Sequence of chain B:
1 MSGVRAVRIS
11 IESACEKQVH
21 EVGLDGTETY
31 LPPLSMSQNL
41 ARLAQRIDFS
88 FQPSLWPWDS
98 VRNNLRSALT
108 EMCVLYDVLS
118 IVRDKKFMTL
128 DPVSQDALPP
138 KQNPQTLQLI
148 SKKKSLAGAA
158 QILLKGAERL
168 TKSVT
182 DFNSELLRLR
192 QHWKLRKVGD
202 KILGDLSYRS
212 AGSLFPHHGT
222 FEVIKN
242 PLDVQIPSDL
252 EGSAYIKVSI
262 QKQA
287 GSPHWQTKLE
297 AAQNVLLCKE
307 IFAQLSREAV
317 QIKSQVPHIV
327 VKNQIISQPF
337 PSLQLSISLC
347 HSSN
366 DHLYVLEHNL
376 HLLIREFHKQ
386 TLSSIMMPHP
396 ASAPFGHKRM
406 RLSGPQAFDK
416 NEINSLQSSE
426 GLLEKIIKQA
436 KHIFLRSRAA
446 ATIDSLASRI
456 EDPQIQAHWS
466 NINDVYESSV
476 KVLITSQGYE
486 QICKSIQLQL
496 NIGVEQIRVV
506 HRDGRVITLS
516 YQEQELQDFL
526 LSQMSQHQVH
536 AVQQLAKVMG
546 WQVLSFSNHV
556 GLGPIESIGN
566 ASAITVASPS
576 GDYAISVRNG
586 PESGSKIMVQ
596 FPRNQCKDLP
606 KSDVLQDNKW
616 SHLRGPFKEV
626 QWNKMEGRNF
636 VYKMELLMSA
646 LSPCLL

Residue-level contacts at the interface:
Residue H394 in chain B is in contact with residue S75 in chain A (closest heavy-atom distance 4.6 Å).
Residue R406 in chain B contacts residue P82 in chain A (closest heavy-atom distance 3.7 Å).
Residue S397 in chain B interacts with residue R86 in chain A (closest heavy-atom distance 2.7 Å).
Residue F400 in chain B is in contact with residue L135 in chain A (closest heavy-atom distance 4.3 Å).
Residue P395 in chain B is in contact with residue F51 in chain A (closest heavy-atom distance 4.5 Å).
Residue H394 in chain B is in contact with residue T50 in chain A (closest heavy-atom distance 4.9 Å).
Residue P393 in chain B is in contact with residue L135 in chain A (closest heavy-atom distance 3.8 Å).
Residue L407 in chain B is in contact with residue G80 in chain A (closest heavy-atom distance 3.4 Å).
Residue A396 in chain B contacts residue M144 in chain A (closest heavy-atom distance 3.7 Å).
Residue P395 in chain B is in contact with residue D53 in chain A (closest heavy-atom distance 2.7 Å).
Residue A396 in chain B contacts residue F51 in chain A (closest heavy-atom distance 2.9 Å).
Residue R406 in chain B is in contact with residue A109 in chain A (closest heavy-atom distance 4.1 Å).
Residue A396 in chain B is in contact with residue L135 in chain A (closest heavy-atom distance 4.5 Å).
Residue P399 in chain B is in contact with residue D107 in chain A (closest heavy-atom distance 4.2 Å).
Residue A396 in chain B contacts residue K142 in chain A (closest heavy-atom distance 4.0 Å).
Residue H394 in chain B contacts residue D77 in chain A (closest heavy-atom distance 4.2 Å).
Residue H394 in chain B is in contact with residue R78 in chain A (closest heavy-atom distance 3.1 Å).
Residue M392 in chain B interacts with residue R137 in chain A (closest heavy-atom distance 3.7 Å).
Residue M392 in chain B contacts residue M46 in chain A (closest heavy-atom distance 2.5 Å).
Residue F400 in chain B interacts with residue K142 in chain A (closest heavy-atom distance 3.4 Å).
Residue M392 in chain B contacts residue L135 in chain A (closest heavy-atom distance 4.4 Å).
Residue T386 in chain B is in contact with residue R137 in chain A (closest heavy-atom distance 3.2 Å).
Residue S397 in chain B is in contact with residue R73 in chain A (closest heavy-atom distance 3.4 Å).
Residue L387 in chain B is in contact with residue D44 in chain A (closest heavy-atom distance 4.1 Å).
Residue P395 in chain B is in contact with residue R73 in chain A (closest heavy-atom distance 4.7 Å).
Residue F400 in chain B interacts with residue M141 in chain A (closest heavy-atom distance 4.4 Å).
Residue S388 in chain B is in contact with residue M46 in chain A (closest heavy-atom distance 3.5 Å).
Residue L387 in chain B contacts residue N45 in chain A (closest heavy-atom distance 3.6 Å).
Residue P395 in chain B interacts with residue S75 in chain A (closest heavy-atom distance 3.4 Å).
Residue P410 in chain B interacts with residue A109 in chain A (closest heavy-atom distance 3.8 Å).
Residue H394 in chain B interacts with residue F51 in chain A (closest heavy-atom distance 2.8 Å).
Residue S397 in chain B interacts with residue H84 in chain A (closest heavy-atom distance 3.4 Å).
Residue L407 in chain B interacts with residue P82 in chain A (closest heavy-atom distance 3.6 Å).
Residue M392 in chain B is in contact with residue E49 in chain A (closest heavy-atom distance 3.0 Å).
Residue P410 in chain B is in contact with residue T110 in chain A (closest heavy-atom distance 3.6 Å).
Residue A398 in chain B is in contact with residue K142 in chain A (closest heavy-atom distance 3.2 Å).
Residue M391 in chain B contacts residue R137 in chain A (closest heavy-atom distance 4.6 Å).
Residue P399 in chain B is in contact with residue H84 in chain A (closest heavy-atom distance 4.1 Å).
Residue P410 in chain B is in contact with residue P82 in chain A (closest heavy-atom distance 2.8 Å).
Residue P393 in chain B interacts with residue E49 in chain A (closest heavy-atom distance 2.8 Å).
Residue A396 in chain B contacts residue R73 in chain A (closest heavy-atom distance 3.7 Å).
Residue K403 in chain B is in contact with residue R78 in chain A (closest heavy-atom distance 4.2 Å).
Residue P399 in chain B is in contact with residue V174 in chain A (closest heavy-atom distance 4.4 Å).
Residue P393 in chain B is in contact with residue K142 in chain A (closest heavy-atom distance 4.6 Å).
Residue L407 in chain B interacts with residue A81 in chain A (closest heavy-atom distance 4.6 Å).
Residue S397 in chain B interacts with residue K142 in chain A (closest heavy-atom distance 4.5 Å).
Residue F400 in chain B is in contact with residue R137 in chain A (closest heavy-atom distance 3.4 Å).
Residue A396 in chain B is in contact with residue D53 in chain A (closest heavy-atom distance 3.7 Å).
Residue P395 in chain B is in contact with residue P82 in chain A (closest heavy-atom distance 4.7 Å).
Residue H394 in chain B interacts with residue L52 in chain A (closest heavy-atom distance 4.7 Å).
Residue H394 in chain B is in contact with residue E49 in chain A (closest heavy-atom distance 2.9 Å).
Residue A398 in chain B interacts with residue H84 in chain A (closest heavy-atom distance 3.7 Å).
Residue A398 in chain B interacts with residue R86 in chain A (closest heavy-atom distance 4.8 Å).
Residue F400 in chain B interacts with residue I140 in chain A (closest heavy-atom distance 3.7 Å).
Residue S389 in chain B is in contact with residue E47 in chain A (closest heavy-atom distance 3.9 Å).
Residue P399 in chain B is in contact with residue R86 in chain A (closest heavy-atom distance 4.6 Å).
Residue P399 in chain B interacts with residue K142 in chain A (closest heavy-atom distance 2.9 Å).
Residue L387 in chain B is in contact with residue M46 in chain A (closest heavy-atom distance 4.0 Å).
Residue H394 in chain B contacts residue D53 in chain A (closest heavy-atom distance 2.9 Å).
Residue P410 in chain B contacts residue S111 in chain A (closest heavy-atom distance 3.6 Å).

This data describes a binding interaction between two proteins.

Sequence of chain A:
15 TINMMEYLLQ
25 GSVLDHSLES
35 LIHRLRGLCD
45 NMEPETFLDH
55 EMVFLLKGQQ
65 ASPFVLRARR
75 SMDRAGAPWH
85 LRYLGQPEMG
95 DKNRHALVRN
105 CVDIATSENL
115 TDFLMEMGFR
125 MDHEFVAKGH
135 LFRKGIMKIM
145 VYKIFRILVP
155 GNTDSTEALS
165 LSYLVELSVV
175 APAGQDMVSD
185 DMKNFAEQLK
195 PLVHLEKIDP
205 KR